Sequence of protein 1:
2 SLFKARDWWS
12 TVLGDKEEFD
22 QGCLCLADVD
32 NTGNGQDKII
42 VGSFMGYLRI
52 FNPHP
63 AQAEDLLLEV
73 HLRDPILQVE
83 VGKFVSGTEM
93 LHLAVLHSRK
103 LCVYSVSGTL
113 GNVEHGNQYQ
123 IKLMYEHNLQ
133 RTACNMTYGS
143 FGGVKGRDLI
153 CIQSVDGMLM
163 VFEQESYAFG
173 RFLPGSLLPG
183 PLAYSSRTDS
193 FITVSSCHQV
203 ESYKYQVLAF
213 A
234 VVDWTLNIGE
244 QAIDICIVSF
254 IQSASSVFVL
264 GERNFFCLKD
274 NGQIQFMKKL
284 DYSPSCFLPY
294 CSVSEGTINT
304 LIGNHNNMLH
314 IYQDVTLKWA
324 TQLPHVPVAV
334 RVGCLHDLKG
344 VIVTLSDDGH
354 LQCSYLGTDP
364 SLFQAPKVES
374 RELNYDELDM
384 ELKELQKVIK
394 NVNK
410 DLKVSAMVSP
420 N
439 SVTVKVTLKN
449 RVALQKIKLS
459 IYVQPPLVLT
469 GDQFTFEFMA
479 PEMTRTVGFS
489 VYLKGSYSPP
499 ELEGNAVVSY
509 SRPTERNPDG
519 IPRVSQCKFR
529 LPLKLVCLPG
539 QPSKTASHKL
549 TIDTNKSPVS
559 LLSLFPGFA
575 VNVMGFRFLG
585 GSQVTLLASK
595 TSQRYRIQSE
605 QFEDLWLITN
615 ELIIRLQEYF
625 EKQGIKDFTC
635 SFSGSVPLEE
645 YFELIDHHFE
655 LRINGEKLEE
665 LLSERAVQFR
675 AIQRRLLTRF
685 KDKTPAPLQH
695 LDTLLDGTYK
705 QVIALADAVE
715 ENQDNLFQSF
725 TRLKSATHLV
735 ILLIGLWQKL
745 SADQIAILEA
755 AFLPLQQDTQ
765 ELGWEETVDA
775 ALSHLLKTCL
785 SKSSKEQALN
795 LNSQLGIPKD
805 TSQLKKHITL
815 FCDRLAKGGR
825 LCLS

Contacts between the two chains:
Residue G343 in protein 1 contacts residue A323 in protein 2 (closest heavy-atom distance 2.4 Å).
Residue E66 in protein 1 contacts residue L142 in protein 2 (closest heavy-atom distance 3.2 Å).
Residue L68 in protein 1 interacts with residue L142 in protein 2 (closest heavy-atom distance 3.4 Å).
Residue N114 in protein 1 contacts residue D173 in protein 2 (closest heavy-atom distance 3.3 Å).
Residue N377 in protein 1 interacts with residue L64 in protein 2 (closest heavy-atom distance 3.3 Å).
Residue R7 in protein 1 is in contact with residue D311 in protein 2 (closest heavy-atom distance 3.2 Å).
Residue L365 in protein 1 is in contact with residue N307 in protein 2 (closest heavy-atom distance 3.1 Å).
Residue F4 in protein 1 interacts with residue W337 in protein 2 (closest heavy-atom distance 3.4 Å).
Residue V115 in protein 1 interacts with residue S171 in protein 2 (closest heavy-atom distance 3.5 Å).
Residue V371 in protein 1 contacts residue D297 in protein 2 (closest heavy-atom distance 3.2 Å).
Residue Y293 in protein 1 interacts with residue L320 in protein 2 (closest heavy-atom distance 3.0 Å).
Residue E66 in protein 1 contacts residue R143 in protein 2 (closest heavy-atom distance 3.5 Å).
Residue R7 in protein 1 contacts residue D305 in protein 2 (closest heavy-atom distance 2.7 Å).
Residue R7 in protein 1 is in contact with residue R105 in protein 2 (closest heavy-atom distance 3.2 Å).
Residue L68 in protein 1 interacts with residue R143 in protein 2 (closest heavy-atom distance 3.2 Å).
Residue G118 in protein 1 contacts residue S172 in protein 2 (closest heavy-atom distance 3.1 Å).
Residue H117 in protein 1 contacts residue Y231 in protein 2 (closest heavy-atom distance 3.3 Å).
Residue E71 in protein 1 interacts with residue S144 in protein 2 (closest heavy-atom distance 3.1 Å).
Residue D362 in protein 1 interacts with residue E325 in protein 2 (closest heavy-atom distance 3.2 Å).
Residue K342 in protein 1 interacts with residue F316 in protein 2 (closest heavy-atom distance 3.2 Å).
Residue L320 in protein 1 interacts with residue W337 in protein 2 (closest heavy-atom distance 3.0 Å).
Residue L69 in protein 1 is in contact with residue R143 in protein 2 (closest heavy-atom distance 3.3 Å).
Residue T361 in protein 1 is in contact with residue E325 in protein 2 (closest heavy-atom distance 2.8 Å).
Residue L359 in protein 1 contacts residue A323 in protein 2 (closest heavy-atom distance 3.2 Å).
Residue Y358 in protein 1 contacts residue A323 in protein 2 (closest heavy-atom distance 3.2 Å).
Residue Y121 in protein 1 interacts with residue S196 in protein 2 (closest heavy-atom distance 3.2 Å).
Residue R374 in protein 1 interacts with residue D16 in protein 2 (closest heavy-atom distance 3.2 Å).
Residue S373 in protein 1 is in contact with residue A298 in protein 2 (closest heavy-atom distance 3.4 Å).
Residue K342 in protein 1 contacts residue A323 in protein 2 (closest heavy-atom distance 3.2 Å).
Residue D362 in protein 1 interacts with residue K308 in protein 2 (closest heavy-atom distance 3.3 Å).
Residue S373 in protein 1 contacts residue D297 in protein 2 (closest heavy-atom distance 3.2 Å).
Residue V296 in protein 1 contacts residue E318 in protein 2 (closest heavy-atom distance 3.3 Å).
Residue K17 in protein 1 contacts residue R129 in protein 2 (closest heavy-atom distance 3.4 Å).
Residue H117 in protein 1 contacts residue S171 in protein 2 (closest heavy-atom distance 3.3 Å).
Residue T361 in protein 1 contacts residue I324 in protein 2 (closest heavy-atom distance 3.5 Å).
Residue S364 in protein 1 interacts with residue G306 in protein 2 (closest heavy-atom distance 3.2 Å).
Residue E380 in protein 1 interacts with residue R47 in protein 2 (closest heavy-atom distance 3.3 Å).
Residue N114 in protein 1 is in contact with residue S171 in protein 2 (closest heavy-atom distance 3.3 Å).
Residue E384 in protein 1 is in contact with residue R47 in protein 2 (closest heavy-atom distance 2.7 Å).
Residue E71 in protein 1 interacts with residue A145 in protein 2 (closest heavy-atom distance 3.4 Å).
Residue G343 in protein 1 is in contact with residue L322 in protein 2 (closest heavy-atom distance 3.4 Å).
Residue Q120 in protein 1 interacts with residue N194 in protein 2 (closest heavy-atom distance 2.9 Å).
Residue V296 in protein 1 is in contact with residue E319 in protein 2 (closest heavy-atom distance 3.2 Å).
Residue P363 in protein 1 interacts with residue F331 in protein 2 (closest heavy-atom distance 3.5 Å).
Residue Q367 in protein 1 contacts residue N307 in protein 2 (closest heavy-atom distance 2.8 Å).
Residue R374 in protein 1 is in contact with residue Y302 in protein 2 (closest heavy-atom distance 3.4 Å).
Residue R374 in protein 1 contacts residue N44 in protein 2 (closest heavy-atom distance 3.2 Å).
Residue L376 in protein 1 interacts with residue N44 in protein 2 (closest heavy-atom distance 3.2 Å).
Residue A65 in protein 1 is in contact with residue L142 in protein 2 (closest heavy-atom distance 3.4 Å).
Residue R374 in protein 1 contacts residue A298 in protein 2 (closest heavy-atom distance 3.3 Å).
Residue K5 in protein 1 contacts residue D305 in protein 2 (closest heavy-atom distance 3.2 Å).
Residue E375 in protein 1 interacts with residue N44 in protein 2 (closest heavy-atom distance 3.0 Å).
Residue N119 in protein 1 is in contact with residue R143 in protein 2 (closest heavy-atom distance 2.9 Å).
Residue G118 in protein 1 contacts residue S171 in protein 2 (closest heavy-atom distance 3.3 Å).
Residue S373 in protein 1 is in contact with residue D16 in protein 2 (closest heavy-atom distance 3.3 Å).
Residue Q120 in protein 1 is in contact with residue F197 in protein 2 (closest heavy-atom distance 3.1 Å).
Residue S2 in protein 1 contacts residue K308 in protein 2 (closest heavy-atom distance 3.4 Å).
Residue N377 in protein 1 interacts with residue D46 in protein 2 (closest heavy-atom distance 3.3 Å).
Residue L359 in protein 1 contacts residue I324 in protein 2 (closest heavy-atom distance 3.4 Å).
Residue L359 in protein 1 is in contact with residue E325 in protein 2 (closest heavy-atom distance 2.9 Å).

Sequence of protein 2:
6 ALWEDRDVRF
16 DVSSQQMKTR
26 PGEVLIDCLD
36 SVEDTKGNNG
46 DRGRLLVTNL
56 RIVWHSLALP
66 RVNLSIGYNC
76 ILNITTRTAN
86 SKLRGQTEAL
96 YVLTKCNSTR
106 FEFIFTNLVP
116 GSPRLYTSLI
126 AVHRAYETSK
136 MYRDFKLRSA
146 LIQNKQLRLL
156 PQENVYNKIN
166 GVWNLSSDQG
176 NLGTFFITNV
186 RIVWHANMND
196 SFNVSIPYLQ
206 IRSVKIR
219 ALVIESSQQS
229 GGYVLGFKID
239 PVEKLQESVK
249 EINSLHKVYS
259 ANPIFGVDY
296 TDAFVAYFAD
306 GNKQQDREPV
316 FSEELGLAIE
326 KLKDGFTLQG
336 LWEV

The following describes two proteins that form a bound complex.